The following describes two proteins that form a bound complex.

Sequence of the first protein:
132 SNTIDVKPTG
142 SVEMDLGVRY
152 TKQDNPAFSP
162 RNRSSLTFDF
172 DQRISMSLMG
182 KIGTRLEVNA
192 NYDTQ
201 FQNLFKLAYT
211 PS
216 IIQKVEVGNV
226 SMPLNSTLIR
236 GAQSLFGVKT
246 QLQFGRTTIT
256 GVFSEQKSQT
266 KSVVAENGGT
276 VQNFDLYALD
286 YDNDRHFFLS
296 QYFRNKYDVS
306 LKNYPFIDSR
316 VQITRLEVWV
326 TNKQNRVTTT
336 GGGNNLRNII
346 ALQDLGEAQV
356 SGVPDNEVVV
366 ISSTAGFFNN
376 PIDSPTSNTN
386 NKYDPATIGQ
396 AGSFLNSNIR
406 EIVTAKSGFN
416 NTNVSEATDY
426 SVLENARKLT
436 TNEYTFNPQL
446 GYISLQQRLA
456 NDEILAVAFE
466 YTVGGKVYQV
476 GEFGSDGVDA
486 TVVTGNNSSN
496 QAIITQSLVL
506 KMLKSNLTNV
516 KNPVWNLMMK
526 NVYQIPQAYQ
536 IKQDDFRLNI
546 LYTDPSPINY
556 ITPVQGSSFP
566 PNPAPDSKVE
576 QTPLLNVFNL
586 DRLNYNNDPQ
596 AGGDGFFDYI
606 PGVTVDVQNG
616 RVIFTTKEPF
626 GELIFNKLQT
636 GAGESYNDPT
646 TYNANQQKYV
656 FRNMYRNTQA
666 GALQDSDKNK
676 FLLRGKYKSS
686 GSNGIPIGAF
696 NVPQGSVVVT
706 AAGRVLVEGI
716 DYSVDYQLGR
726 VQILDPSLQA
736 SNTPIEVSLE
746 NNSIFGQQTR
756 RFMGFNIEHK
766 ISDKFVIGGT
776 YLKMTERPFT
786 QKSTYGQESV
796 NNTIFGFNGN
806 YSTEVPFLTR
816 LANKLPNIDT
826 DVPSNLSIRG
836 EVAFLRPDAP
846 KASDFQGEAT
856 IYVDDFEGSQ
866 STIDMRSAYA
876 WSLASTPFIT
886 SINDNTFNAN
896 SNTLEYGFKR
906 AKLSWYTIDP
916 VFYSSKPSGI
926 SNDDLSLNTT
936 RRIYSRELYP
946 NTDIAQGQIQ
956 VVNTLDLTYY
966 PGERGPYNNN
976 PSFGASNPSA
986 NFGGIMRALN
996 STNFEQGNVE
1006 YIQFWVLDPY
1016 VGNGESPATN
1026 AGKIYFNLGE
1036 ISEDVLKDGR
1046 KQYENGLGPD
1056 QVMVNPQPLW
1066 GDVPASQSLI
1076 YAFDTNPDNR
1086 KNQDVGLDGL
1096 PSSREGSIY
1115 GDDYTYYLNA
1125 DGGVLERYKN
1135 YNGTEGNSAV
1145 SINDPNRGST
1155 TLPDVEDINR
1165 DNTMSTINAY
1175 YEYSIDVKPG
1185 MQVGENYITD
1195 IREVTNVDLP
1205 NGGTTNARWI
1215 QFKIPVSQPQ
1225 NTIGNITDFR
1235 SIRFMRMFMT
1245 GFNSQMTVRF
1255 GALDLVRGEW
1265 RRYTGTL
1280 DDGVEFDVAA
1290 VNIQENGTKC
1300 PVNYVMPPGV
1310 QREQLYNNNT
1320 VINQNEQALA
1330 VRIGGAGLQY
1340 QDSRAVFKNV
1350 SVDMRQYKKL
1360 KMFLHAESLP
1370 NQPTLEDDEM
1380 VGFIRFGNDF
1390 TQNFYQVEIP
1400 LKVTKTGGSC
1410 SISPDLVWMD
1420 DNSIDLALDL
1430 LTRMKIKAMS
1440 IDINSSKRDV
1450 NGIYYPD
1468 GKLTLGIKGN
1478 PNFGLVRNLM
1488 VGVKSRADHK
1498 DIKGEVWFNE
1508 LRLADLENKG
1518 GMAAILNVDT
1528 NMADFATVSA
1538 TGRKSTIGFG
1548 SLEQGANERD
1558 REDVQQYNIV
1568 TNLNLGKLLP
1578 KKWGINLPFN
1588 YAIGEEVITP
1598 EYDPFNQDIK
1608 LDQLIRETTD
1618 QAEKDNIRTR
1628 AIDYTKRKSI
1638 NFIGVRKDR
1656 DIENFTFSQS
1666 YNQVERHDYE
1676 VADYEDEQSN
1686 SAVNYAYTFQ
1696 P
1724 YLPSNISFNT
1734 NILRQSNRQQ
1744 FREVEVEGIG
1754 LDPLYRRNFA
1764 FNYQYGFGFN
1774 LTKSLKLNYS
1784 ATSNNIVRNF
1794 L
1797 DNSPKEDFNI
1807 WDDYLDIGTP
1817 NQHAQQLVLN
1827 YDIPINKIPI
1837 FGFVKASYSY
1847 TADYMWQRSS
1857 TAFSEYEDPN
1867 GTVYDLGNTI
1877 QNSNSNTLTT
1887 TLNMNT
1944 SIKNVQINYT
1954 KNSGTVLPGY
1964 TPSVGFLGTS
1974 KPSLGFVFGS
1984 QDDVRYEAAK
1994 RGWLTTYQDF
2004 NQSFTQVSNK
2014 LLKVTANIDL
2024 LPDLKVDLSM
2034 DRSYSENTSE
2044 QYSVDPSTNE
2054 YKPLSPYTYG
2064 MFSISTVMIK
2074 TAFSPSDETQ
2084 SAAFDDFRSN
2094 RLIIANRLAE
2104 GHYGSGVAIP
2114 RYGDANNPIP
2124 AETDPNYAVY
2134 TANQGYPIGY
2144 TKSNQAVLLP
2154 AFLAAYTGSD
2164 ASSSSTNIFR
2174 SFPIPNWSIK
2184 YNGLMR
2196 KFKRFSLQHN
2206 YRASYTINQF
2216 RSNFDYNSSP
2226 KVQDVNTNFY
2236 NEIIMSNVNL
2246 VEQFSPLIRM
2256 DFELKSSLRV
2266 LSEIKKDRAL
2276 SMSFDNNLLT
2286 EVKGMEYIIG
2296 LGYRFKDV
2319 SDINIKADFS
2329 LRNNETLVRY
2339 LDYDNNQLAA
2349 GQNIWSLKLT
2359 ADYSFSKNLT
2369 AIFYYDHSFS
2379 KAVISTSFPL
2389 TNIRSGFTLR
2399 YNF

Sequence of the second protein:
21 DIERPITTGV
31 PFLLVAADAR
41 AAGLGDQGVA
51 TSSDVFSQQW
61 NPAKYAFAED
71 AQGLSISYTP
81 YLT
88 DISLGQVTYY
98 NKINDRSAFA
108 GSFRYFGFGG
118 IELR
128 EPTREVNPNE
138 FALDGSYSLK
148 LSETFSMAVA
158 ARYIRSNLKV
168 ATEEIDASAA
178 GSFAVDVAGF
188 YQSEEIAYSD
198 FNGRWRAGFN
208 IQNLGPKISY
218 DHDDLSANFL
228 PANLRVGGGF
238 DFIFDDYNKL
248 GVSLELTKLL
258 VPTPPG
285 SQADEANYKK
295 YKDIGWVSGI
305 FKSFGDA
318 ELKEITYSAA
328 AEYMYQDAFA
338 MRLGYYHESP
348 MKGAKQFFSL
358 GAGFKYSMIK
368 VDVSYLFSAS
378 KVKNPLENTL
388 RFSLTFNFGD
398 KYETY

Interface contacts:
Residue N163 in the first protein interacts with residue D173 in the second protein (closest heavy-atom distance 3.0 Å).
Residue V189 in the first protein interacts with residue F361 in the second protein (closest heavy-atom distance 3.3 Å).
Residue Q2350 in the first protein is in contact with residue E128 in the second protein (closest heavy-atom distance 3.2 Å).
Residue F169 in the first protein contacts residue N134 in the second protein (closest heavy-atom distance 3.3 Å).
Residue M145 in the first protein contacts residue V94 in the second protein (closest heavy-atom distance 3.2 Å).
Residue Y193 in the first protein interacts with residue F389 in the second protein (closest heavy-atom distance 3.3 Å).
Residue T168 in the first protein interacts with residue N164 in the second protein (closest heavy-atom distance 3.1 Å).
Residue R756 in the first protein interacts with residue S375 in the second protein (closest heavy-atom distance 2.6 Å).
Residue Y939 in the first protein is in contact with residue D218 in the second protein (closest heavy-atom distance 3.0 Å).
Residue I135 in the first protein interacts with residue Q333 in the second protein (closest heavy-atom distance 3.3 Å).
Residue T754 in the first protein is in contact with residue E384 in the second protein (closest heavy-atom distance 3.3 Å).
Residue Q1310 in the first protein interacts with residue D21 in the second protein (closest heavy-atom distance 3.0 Å).
Residue L1203 in the first protein is in contact with residue L222 in the second protein (closest heavy-atom distance 3.3 Å).
Residue I954 in the first protein is in contact with residue K166 in the second protein (closest heavy-atom distance 3.3 Å).
Residue F169 in the first protein contacts residue N136 in the second protein (closest heavy-atom distance 2.9 Å).
Residue Q173 in the first protein interacts with residue S77 in the second protein (closest heavy-atom distance 3.0 Å).
Residue Y939 in the first protein interacts with residue S223 in the second protein (closest heavy-atom distance 3.3 Å).
Residue K262 in the first protein interacts with residue N385 in the second protein (closest heavy-atom distance 3.1 Å).
Residue P139 in the first protein contacts residue I366 in the second protein (closest heavy-atom distance 3.3 Å).
Residue R941 in the first protein is in contact with residue Y292 in the second protein (closest heavy-atom distance 2.4 Å).
Residue Q173 in the first protein contacts residue I76 in the second protein (closest heavy-atom distance 3.2 Å).
Residue N163 in the first protein is in contact with residue A174 in the second protein (closest heavy-atom distance 2.9 Å).
Residue V137 in the first protein interacts with residue Y363 in the second protein (closest heavy-atom distance 3.0 Å).
Residue L2388 in the first protein interacts with residue P129 in the second protein (closest heavy-atom distance 3.3 Å).
Residue E260 in the first protein interacts with residue Y372 in the second protein (closest heavy-atom distance 2.2 Å).
Residue Q955 in the first protein contacts residue N225 in the second protein (closest heavy-atom distance 3.1 Å).
Residue Y193 in the first protein contacts residue L387 in the second protein (closest heavy-atom distance 3.2 Å).
Residue R937 in the first protein interacts with residue D220 in the second protein (closest heavy-atom distance 2.3 Å).
Residue F201 in the first protein contacts residue L82 in the second protein (closest heavy-atom distance 3.4 Å).
Residue N1200 in the first protein contacts residue E289 in the second protein (closest heavy-atom distance 3.1 Å).
Residue Q173 in the first protein is in contact with residue Y78 in the second protein (closest heavy-atom distance 3.1 Å).
Residue V1320 in the first protein contacts residue I22 in the second protein (closest heavy-atom distance 3.3 Å).
Residue Y874 in the first protein contacts residue E170 in the second protein (closest heavy-atom distance 3.1 Å).
Residue T168 in the first protein interacts with residue N134 in the second protein (closest heavy-atom distance 2.5 Å).
Residue Y939 in the first protein is in contact with residue D220 in the second protein (closest heavy-atom distance 2.6 Å).
Residue Q951 in the first protein is in contact with residue G29 in the second protein (closest heavy-atom distance 2.4 Å).
Residue Y1315 in the first protein is in contact with residue A351 in the second protein (closest heavy-atom distance 3.3 Å).
Residue F241 in the first protein interacts with residue Y372 in the second protein (closest heavy-atom distance 3.3 Å).
Residue F169 in the first protein contacts residue F110 in the second protein (closest heavy-atom distance 3.3 Å).
Residue D1202 in the first protein interacts with residue K293 in the second protein (closest heavy-atom distance 2.8 Å).
Residue D1202 in the first protein is in contact with residue L222 in the second protein (closest heavy-atom distance 3.0 Å).
Residue R937 in the first protein interacts with residue D218 in the second protein (closest heavy-atom distance 2.5 Å).
Residue F159 in the first protein interacts with residue T169 in the second protein (closest heavy-atom distance 3.3 Å).
Residue Y1315 in the first protein is in contact with residue P382 in the second protein (closest heavy-atom distance 3.2 Å).
Residue K138 in the first protein contacts residue Y363 in the second protein (closest heavy-atom distance 3.3 Å).
Residue N1317 in the first protein interacts with residue F115 in the second protein (closest heavy-atom distance 3.3 Å).
Residue R782 in the first protein interacts with residue S375 in the second protein (closest heavy-atom distance 2.3 Å).
Residue F159 in the first protein contacts residue R131 in the second protein (closest heavy-atom distance 3.3 Å).
Residue Y1315 in the first protein interacts with residue G350 in the second protein (closest heavy-atom distance 3.2 Å).
Residue R782 in the first protein is in contact with residue S377 in the second protein (closest heavy-atom distance 2.9 Å).
Residue N1318 in the first protein is in contact with residue Y81 in the second protein (closest heavy-atom distance 2.9 Å).
Residue T1199 in the first protein interacts with residue E289 in the second protein (closest heavy-atom distance 2.5 Å).
Residue N958 in the first protein contacts residue E171 in the second protein (closest heavy-atom distance 3.0 Å).
Residue T912 in the first protein contacts residue E171 in the second protein (closest heavy-atom distance 2.2 Å).
Residue S132 in the first protein contacts residue Y332 in the second protein (closest heavy-atom distance 3.1 Å).
Residue F2401 in the first protein is in contact with residue I366 in the second protein (closest heavy-atom distance 3.3 Å).
Residue G952 in the first protein interacts with residue K166 in the second protein (closest heavy-atom distance 3.0 Å).
Residue S166 in the first protein is in contact with residue R131 in the second protein (closest heavy-atom distance 2.6 Å).
Residue I175 in the first protein contacts residue F389 in the second protein (closest heavy-atom distance 3.3 Å).
Residue K262 in the first protein interacts with residue Y372 in the second protein (closest heavy-atom distance 3.1 Å).